These two protein chains interact to form a complex.

Sequence of protein 1:
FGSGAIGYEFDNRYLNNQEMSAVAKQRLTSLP

Interface contacts:
Residue A175 in protein 2 contacts residue L241 in protein 1 (closest heavy-atom distance 4.4 Å).
Residue N179 in protein 2 is in contact with residue L241 in protein 1 (closest heavy-atom distance 4.7 Å).
Residue S173 in protein 2 contacts residue Q239 in protein 1 (closest heavy-atom distance 4.4 Å).
Residue S173 in protein 2 interacts with residue V236 in protein 1 (closest heavy-atom distance 3.6 Å).
Residue A175 in protein 2 interacts with residue Q239 in protein 1 (closest heavy-atom distance 3.5 Å).

Sequence of protein 2:
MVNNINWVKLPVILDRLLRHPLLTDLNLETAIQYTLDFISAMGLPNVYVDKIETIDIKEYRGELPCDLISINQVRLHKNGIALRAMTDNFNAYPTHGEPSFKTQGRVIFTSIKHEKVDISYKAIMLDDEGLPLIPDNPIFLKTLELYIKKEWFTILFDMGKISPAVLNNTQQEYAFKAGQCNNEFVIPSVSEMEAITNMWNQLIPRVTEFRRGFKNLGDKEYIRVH